Sequence of chain B:
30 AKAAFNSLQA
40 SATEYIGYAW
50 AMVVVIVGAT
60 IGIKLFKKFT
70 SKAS

Residue-level contacts at the interface:
Residue I55 in chain A interacts with residue S73 in chain B (closest heavy-atom distance 3.8 Å).
Residue P29 in chain A contacts residue W49 in chain B (closest heavy-atom distance 4.1 Å).
Residue A30 in chain A is in contact with residue W49 in chain B (closest heavy-atom distance 4.3 Å).
Residue A41 in chain A is in contact with residue L64 in chain B (closest heavy-atom distance 4.1 Å).
Residue Y44 in chain A is in contact with residue F68 in chain B (closest heavy-atom distance 3.6 Å).
Residue Y44 in chain A interacts with residue F65 in chain B (closest heavy-atom distance 3.8 Å).
Residue V52 in chain A is in contact with residue A72 in chain B (closest heavy-atom distance 3.3 Å).
Residue L37 in chain A contacts residue V56 in chain B (closest heavy-atom distance 4.6 Å).
Residue L37 in chain A contacts residue G57 in chain B (closest heavy-atom distance 4.1 Å).
Residue L37 in chain A interacts with residue I60 in chain B (closest heavy-atom distance 3.7 Å).
Residue A48 in chain A contacts residue A72 in chain B (closest heavy-atom distance 3.6 Å).
Residue L37 in chain A contacts residue L64 in chain B (closest heavy-atom distance 4.9 Å).
Residue Y44 in chain A contacts residue I62 in chain B (closest heavy-atom distance 5.0 Å).
Residue M51 in chain A contacts residue F68 in chain B (closest heavy-atom distance 4.7 Å).
Residue A33 in chain A interacts with residue V53 in chain B (closest heavy-atom distance 4.0 Å).
Residue A48 in chain A interacts with residue F68 in chain B (closest heavy-atom distance 4.2 Å).
Residue P29 in chain A contacts residue V53 in chain B (closest heavy-atom distance 4.7 Å).
Residue I55 in chain A is in contact with residue A72 in chain B (closest heavy-atom distance 4.0 Å).
Residue Y44 in chain A interacts with residue L64 in chain B (closest heavy-atom distance 4.0 Å).
Residue Y44 in chain A is in contact with residue G61 in chain B (closest heavy-atom distance 3.4 Å).
Residue M51 in chain A is in contact with residue A72 in chain B (closest heavy-atom distance 3.1 Å).
Residue M51 in chain A interacts with residue S73 in chain B (closest heavy-atom distance 4.2 Å).
Residue I45 in chain A is in contact with residue F68 in chain B (closest heavy-atom distance 3.6 Å).
Residue M51 in chain A interacts with residue T69 in chain B (closest heavy-atom distance 3.9 Å).
Residue A41 in chain A interacts with residue F68 in chain B (closest heavy-atom distance 4.4 Å).

The following describes two proteins that form a bound complex.

Sequence of chain A:
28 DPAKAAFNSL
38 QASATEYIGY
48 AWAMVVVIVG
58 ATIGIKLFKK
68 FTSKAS